Sequence of the second protein:
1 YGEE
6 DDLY

Interface contacts:
Residue S247 in the first protein interacts with residue Y1 in the second protein (closest heavy-atom distance 3.8 Å).
Residue Y79 in the first protein interacts with residue G2 in the second protein (closest heavy-atom distance 4.1 Å).
Residue Y79 in the first protein interacts with residue E4 in the second protein (closest heavy-atom distance 4.1 Å).
Residue Y79 in the first protein contacts residue Y9 in the second protein (closest heavy-atom distance 4.7 Å).
Residue K156 in the first protein interacts with residue Y1 in the second protein (closest heavy-atom distance 3.7 Å).
Residue Q293 in the first protein interacts with residue Y9 in the second protein (closest heavy-atom distance 4.6 Å).
Residue Y79 in the first protein is in contact with residue Y1 in the second protein (closest heavy-atom distance 2.7 Å).
Residue R78 in the first protein interacts with residue E3 in the second protein (closest heavy-atom distance 4.0 Å).
Residue R78 in the first protein is in contact with residue Y1 in the second protein (closest heavy-atom distance 2.7 Å).
Residue Y79 in the first protein is in contact with residue E3 in the second protein (closest heavy-atom distance 3.4 Å).
Residue K157 in the first protein is in contact with residue Y9 in the second protein (closest heavy-atom distance 4.6 Å).
Residue D81 in the first protein contacts residue D6 in the second protein (closest heavy-atom distance 3.1 Å).
Residue Q293 in the first protein contacts residue D6 in the second protein (closest heavy-atom distance 3.7 Å).
Residue K80 in the first protein contacts residue E3 in the second protein (closest heavy-atom distance 3.5 Å).
Residue K80 in the first protein is in contact with residue E4 in the second protein (closest heavy-atom distance 3.4 Å).
Residue M153 in the first protein is in contact with residue L8 in the second protein (closest heavy-atom distance 4.9 Å).
Residue L125 in the first protein contacts residue Y1 in the second protein (closest heavy-atom distance 4.3 Å).
Residue N77 in the first protein is in contact with residue G2 in the second protein (closest heavy-atom distance 4.5 Å).
Residue D81 in the first protein is in contact with residue D7 in the second protein (closest heavy-atom distance 4.8 Å).
Residue K80 in the first protein contacts residue G2 in the second protein (closest heavy-atom distance 2.5 Å).
Residue D81 in the first protein contacts residue E4 in the second protein (closest heavy-atom distance 3.0 Å).
Residue K157 in the first protein is in contact with residue Y1 in the second protein (closest heavy-atom distance 3.5 Å).
Residue M153 in the first protein contacts residue Y9 in the second protein (closest heavy-atom distance 3.1 Å).
Residue D81 in the first protein interacts with residue E3 in the second protein (closest heavy-atom distance 4.8 Å).
Residue T294 in the first protein is in contact with residue Y9 in the second protein (closest heavy-atom distance 3.6 Å).
Residue K51 in the first protein interacts with residue D6 in the second protein (closest heavy-atom distance 4.6 Å).
Residue R78 in the first protein is in contact with residue G2 in the second protein (closest heavy-atom distance 3.2 Å).

Sequence of the first protein:
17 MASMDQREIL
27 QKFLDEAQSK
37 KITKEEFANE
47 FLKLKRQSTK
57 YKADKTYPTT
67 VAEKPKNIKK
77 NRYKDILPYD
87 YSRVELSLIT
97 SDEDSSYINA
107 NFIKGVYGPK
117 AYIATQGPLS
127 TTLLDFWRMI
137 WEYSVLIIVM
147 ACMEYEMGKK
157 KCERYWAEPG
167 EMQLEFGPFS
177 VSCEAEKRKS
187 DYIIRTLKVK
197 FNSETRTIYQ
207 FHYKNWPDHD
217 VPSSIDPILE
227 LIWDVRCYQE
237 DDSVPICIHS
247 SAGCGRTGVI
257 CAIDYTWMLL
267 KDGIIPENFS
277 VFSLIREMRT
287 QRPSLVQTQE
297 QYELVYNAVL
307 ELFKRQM

This data describes a binding interaction between two proteins.